Contacts between the two chains:
Residue V183 in the first protein contacts residue L39 in the second protein (closest heavy-atom distance 4.4 Å).
Residue V187 in the first protein is in contact with residue L35 in the second protein (closest heavy-atom distance 4.6 Å).
Residue V183 in the first protein interacts with residue I34 in the second protein (closest heavy-atom distance 4.4 Å).
Residue V183 in the first protein contacts residue L35 in the second protein (closest heavy-atom distance 4.4 Å).

This data describes a binding interaction between two proteins.

Sequence of the second protein:
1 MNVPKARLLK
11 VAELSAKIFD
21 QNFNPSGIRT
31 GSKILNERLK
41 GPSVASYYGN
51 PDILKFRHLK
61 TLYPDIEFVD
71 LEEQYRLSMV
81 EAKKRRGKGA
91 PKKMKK

Sequence of the first protein:
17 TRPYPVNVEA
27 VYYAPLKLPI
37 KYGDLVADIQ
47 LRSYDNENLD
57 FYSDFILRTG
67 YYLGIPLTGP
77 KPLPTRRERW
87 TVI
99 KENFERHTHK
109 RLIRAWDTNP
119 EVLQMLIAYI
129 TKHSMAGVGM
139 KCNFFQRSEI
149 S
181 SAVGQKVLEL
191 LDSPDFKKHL